Sequence of protein 1:
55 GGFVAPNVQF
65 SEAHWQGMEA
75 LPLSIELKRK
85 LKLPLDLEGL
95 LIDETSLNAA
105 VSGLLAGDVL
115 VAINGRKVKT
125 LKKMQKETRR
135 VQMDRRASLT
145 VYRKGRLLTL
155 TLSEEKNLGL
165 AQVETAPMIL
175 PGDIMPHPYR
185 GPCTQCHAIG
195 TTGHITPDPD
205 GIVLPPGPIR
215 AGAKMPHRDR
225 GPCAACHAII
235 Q

Sequence of protein 2:
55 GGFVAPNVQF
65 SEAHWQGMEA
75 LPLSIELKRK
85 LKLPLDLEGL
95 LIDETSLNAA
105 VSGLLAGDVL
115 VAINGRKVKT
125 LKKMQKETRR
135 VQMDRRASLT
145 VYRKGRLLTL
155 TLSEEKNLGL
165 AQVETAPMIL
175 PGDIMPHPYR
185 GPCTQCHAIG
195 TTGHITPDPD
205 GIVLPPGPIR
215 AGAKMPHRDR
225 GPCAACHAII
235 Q

These two protein chains interact to form a complex.

Interface contacts:
Residue E158 in protein 1 is in contact with residue R133 in protein 2 (closest heavy-atom distance 2.8 Å).
Residue H198 in protein 1 contacts residue D97 in protein 2 (closest heavy-atom distance 3.5 Å).
Residue Q166 in protein 1 contacts residue Q70 in protein 2 (closest heavy-atom distance 2.8 Å).
Residue K84 in protein 1 is in contact with residue P203 in protein 2 (closest heavy-atom distance 3.0 Å).
Residue G111 in protein 1 interacts with residue I199 in protein 2 (closest heavy-atom distance 3.5 Å).
Residue K84 in protein 1 interacts with residue I206 in protein 2 (closest heavy-atom distance 3.4 Å).
Residue Q166 in protein 1 interacts with residue H68 in protein 2 (closest heavy-atom distance 3.3 Å).
Residue T99 in protein 1 is in contact with residue G197 in protein 2 (closest heavy-atom distance 3.1 Å).
Residue V167 in protein 1 is in contact with residue G71 in protein 2 (closest heavy-atom distance 3.7 Å).
Residue K160 in protein 1 is in contact with residue R133 in protein 2 (closest heavy-atom distance 3.6 Å).
Residue L164 in protein 1 interacts with residue Q166 in protein 2 (closest heavy-atom distance 3.1 Å).
Residue Q70 in protein 1 is in contact with residue Q166 in protein 2 (closest heavy-atom distance 2.8 Å).
Residue R133 in protein 1 contacts residue K160 in protein 2 (closest heavy-atom distance 3.6 Å).
Residue T169 in protein 1 is in contact with residue L101 in protein 2 (closest heavy-atom distance 3.6 Å).
Residue R83 in protein 1 contacts residue L208 in protein 2 (closest heavy-atom distance 3.7 Å).
Residue Q136 in protein 1 contacts residue N161 in protein 2 (closest heavy-atom distance 2.7 Å).
Residue G71 in protein 1 is in contact with residue V167 in protein 2 (closest heavy-atom distance 3.7 Å).
Residue Q166 in protein 1 is in contact with residue L162 in protein 2 (closest heavy-atom distance 3.0 Å).
Residue L162 in protein 1 contacts residue L164 in protein 2 (closest heavy-atom distance 3.6 Å).
Residue H68 in protein 1 interacts with residue E168 in protein 2 (closest heavy-atom distance 2.6 Å).
Residue L162 in protein 1 is in contact with residue Q166 in protein 2 (closest heavy-atom distance 3.0 Å).
Residue Q136 in protein 1 is in contact with residue M137 in protein 2 (closest heavy-atom distance 3.7 Å).
Residue A110 in protein 1 is in contact with residue I199 in protein 2 (closest heavy-atom distance 3.5 Å).
Residue V167 in protein 1 contacts residue L101 in protein 2 (closest heavy-atom distance 3.6 Å).
Residue S100 in protein 1 contacts residue T169 in protein 2 (closest heavy-atom distance 3.4 Å).
Residue L101 in protein 1 is in contact with residue T169 in protein 2 (closest heavy-atom distance 3.6 Å).
Residue A110 in protein 1 is in contact with residue T196 in protein 2 (closest heavy-atom distance 3.5 Å).
Residue Q166 in protein 1 contacts residue W69 in protein 2 (closest heavy-atom distance 3.6 Å).
Residue L208 in protein 1 contacts residue R83 in protein 2 (closest heavy-atom distance 3.7 Å).
Residue G197 in protein 1 is in contact with residue E98 in protein 2 (closest heavy-atom distance 3.6 Å).
Residue A110 in protein 1 interacts with residue H198 in protein 2 (closest heavy-atom distance 3.1 Å).
Residue R83 in protein 1 interacts with residue P209 in protein 2 (closest heavy-atom distance 3.1 Å).
Residue G197 in protein 1 contacts residue T99 in protein 2 (closest heavy-atom distance 3.1 Å).
Residue A110 in protein 1 is in contact with residue G197 in protein 2 (closest heavy-atom distance 3.8 Å).
Residue I199 in protein 1 is in contact with residue A110 in protein 2 (closest heavy-atom distance 3.5 Å).
Residue H198 in protein 1 contacts residue A110 in protein 2 (closest heavy-atom distance 3.1 Å).
Residue Q166 in protein 1 interacts with residue Q166 in protein 2 (closest heavy-atom distance 3.8 Å).
Residue P203 in protein 1 is in contact with residue K84 in protein 2 (closest heavy-atom distance 3.0 Å).
Residue T169 in protein 1 contacts residue S100 in protein 2 (closest heavy-atom distance 3.4 Å).
Residue R133 in protein 1 interacts with residue N161 in protein 2 (closest heavy-atom distance 2.9 Å).
Residue I206 in protein 1 contacts residue K84 in protein 2 (closest heavy-atom distance 3.4 Å).
Residue Q166 in protein 1 interacts with residue G163 in protein 2 (closest heavy-atom distance 3.5 Å).
Residue T196 in protein 1 contacts residue A110 in protein 2 (closest heavy-atom distance 3.5 Å).
Residue E168 in protein 1 interacts with residue H68 in protein 2 (closest heavy-atom distance 2.6 Å).
Residue Q166 in protein 1 is in contact with residue L164 in protein 2 (closest heavy-atom distance 3.1 Å).
Residue H68 in protein 1 contacts residue H68 in protein 2 (closest heavy-atom distance 3.5 Å).
Residue P209 in protein 1 contacts residue R83 in protein 2 (closest heavy-atom distance 3.1 Å).
Residue L164 in protein 1 contacts residue L164 in protein 2 (closest heavy-atom distance 3.6 Å).
Residue L164 in protein 1 interacts with residue L162 in protein 2 (closest heavy-atom distance 3.6 Å).
Residue M137 in protein 1 contacts residue Q136 in protein 2 (closest heavy-atom distance 3.7 Å).
Residue W69 in protein 1 contacts residue Q166 in protein 2 (closest heavy-atom distance 3.6 Å).
Residue R133 in protein 1 is in contact with residue E158 in protein 2 (closest heavy-atom distance 2.8 Å).
Residue N161 in protein 1 is in contact with residue R133 in protein 2 (closest heavy-atom distance 2.9 Å).
Residue L101 in protein 1 is in contact with residue V167 in protein 2 (closest heavy-atom distance 3.6 Å).
Residue G163 in protein 1 contacts residue Q166 in protein 2 (closest heavy-atom distance 3.5 Å).
Residue H68 in protein 1 interacts with residue Q166 in protein 2 (closest heavy-atom distance 3.3 Å).
Residue N161 in protein 1 interacts with residue Q136 in protein 2 (closest heavy-atom distance 2.7 Å).
Residue E98 in protein 1 is in contact with residue G197 in protein 2 (closest heavy-atom distance 3.6 Å).
Residue I199 in protein 1 contacts residue G111 in protein 2 (closest heavy-atom distance 3.5 Å).
Residue D97 in protein 1 contacts residue H198 in protein 2 (closest heavy-atom distance 3.5 Å).